Sequence of protein 1:
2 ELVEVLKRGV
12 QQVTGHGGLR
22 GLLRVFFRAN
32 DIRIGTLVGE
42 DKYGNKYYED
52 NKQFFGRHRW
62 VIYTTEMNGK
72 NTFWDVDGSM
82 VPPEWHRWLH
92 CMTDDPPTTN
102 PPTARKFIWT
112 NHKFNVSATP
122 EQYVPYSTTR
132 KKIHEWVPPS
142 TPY

Residue-level contacts at the interface:
Residue H37 in protein 2 contacts residue E136 in protein 1 (closest heavy-atom distance 4.6 Å).
Residue H38 in protein 2 is in contact with residue K132 in protein 1 (closest heavy-atom distance 3.2 Å).
Residue H38 in protein 2 interacts with residue E136 in protein 1 (closest heavy-atom distance 3.3 Å).

Sequence of protein 2:
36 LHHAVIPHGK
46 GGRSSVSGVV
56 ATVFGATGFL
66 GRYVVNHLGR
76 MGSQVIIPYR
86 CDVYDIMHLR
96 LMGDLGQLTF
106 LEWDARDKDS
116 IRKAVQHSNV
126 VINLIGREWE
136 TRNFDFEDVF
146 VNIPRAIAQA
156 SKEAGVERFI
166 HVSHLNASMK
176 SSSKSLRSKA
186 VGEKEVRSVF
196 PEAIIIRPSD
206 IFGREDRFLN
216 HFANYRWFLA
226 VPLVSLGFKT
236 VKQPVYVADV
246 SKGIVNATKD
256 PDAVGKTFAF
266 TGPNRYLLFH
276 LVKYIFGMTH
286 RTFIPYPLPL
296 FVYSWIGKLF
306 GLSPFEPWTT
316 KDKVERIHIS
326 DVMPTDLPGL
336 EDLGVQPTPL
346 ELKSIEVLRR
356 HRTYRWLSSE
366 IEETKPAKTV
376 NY

These two protein chains interact to form a complex.